These two protein chains interact to form a complex.

Contacts between the two chains:
Residue H267 in protein 1 contacts residue C217 in protein 2 (closest heavy-atom distance 3.0 Å).
Residue N560 in protein 1 is in contact with residue S222 in protein 2 (closest heavy-atom distance 3.6 Å).
Residue L658 in protein 1 is in contact with residue D203 in protein 2 (closest heavy-atom distance 3.6 Å).
Residue Y8 in protein 1 contacts residue E85 in protein 2 (closest heavy-atom distance 2.8 Å).
Residue R650 in protein 1 is in contact with residue A237 in protein 2 (closest heavy-atom distance 3.4 Å).
Residue D263 in protein 1 contacts residue Q213 in protein 2 (closest heavy-atom distance 3.1 Å).
Residue K274 in protein 1 is in contact with residue E85 in protein 2 (closest heavy-atom distance 3.2 Å).
Residue L616 in protein 1 interacts with residue L243 in protein 2 (closest heavy-atom distance 3.8 Å).
Residue M278 in protein 1 contacts residue E85 in protein 2 (closest heavy-atom distance 3.6 Å).
Residue L658 in protein 1 interacts with residue H204 in protein 2 (closest heavy-atom distance 3.3 Å).
Residue Y5 in protein 1 is in contact with residue E85 in protein 2 (closest heavy-atom distance 2.7 Å).
Residue F282 in protein 1 is in contact with residue C81 in protein 2 (closest heavy-atom distance 3.6 Å).
Residue F578 in protein 1 is in contact with residue I68 in protein 2 (closest heavy-atom distance 3.4 Å).
Residue F657 in protein 1 interacts with residue E235 in protein 2 (closest heavy-atom distance 3.7 Å).
Residue T649 in protein 1 contacts residue L243 in protein 2 (closest heavy-atom distance 3.6 Å).
Residue Q656 in protein 1 is in contact with residue S241 in protein 2 (closest heavy-atom distance 2.7 Å).
Residue A568 in protein 1 contacts residue D225 in protein 2 (closest heavy-atom distance 3.8 Å).
Residue A572 in protein 1 interacts with residue L94 in protein 2 (closest heavy-atom distance 3.9 Å).
Residue Y660 in protein 1 is in contact with residue I205 in protein 2 (closest heavy-atom distance 3.4 Å).
Residue I561 in protein 1 is in contact with residue W223 in protein 2 (closest heavy-atom distance 3.3 Å).
Residue K274 in protein 1 is in contact with residue F87 in protein 2 (closest heavy-atom distance 3.6 Å).
Residue Q656 in protein 1 is in contact with residue N240 in protein 2 (closest heavy-atom distance 3.5 Å).
Residue Y275 in protein 1 contacts residue W224 in protein 2 (closest heavy-atom distance 3.9 Å).
Residue A653 in protein 1 is in contact with residue T236 in protein 2 (closest heavy-atom distance 3.2 Å).
Residue E279 in protein 1 contacts residue K78 in protein 2 (closest heavy-atom distance 3.2 Å).
Residue F657 in protein 1 is in contact with residue H204 in protein 2 (closest heavy-atom distance 3.5 Å).
Residue N560 in protein 1 contacts residue W224 in protein 2 (closest heavy-atom distance 4.0 Å).
Residue F657 in protein 1 contacts residue E239 in protein 2 (closest heavy-atom distance 3.6 Å).
Residue R566 in protein 1 contacts residue I205 in protein 2 (closest heavy-atom distance 3.5 Å).
Residue F657 in protein 1 interacts with residue Y232 in protein 2 (closest heavy-atom distance 4.0 Å).
Residue D91 in protein 1 is in contact with residue H148 in protein 2 (closest heavy-atom distance 3.7 Å).
Residue E654 in protein 1 is in contact with residue T236 in protein 2 (closest heavy-atom distance 3.6 Å).
Residue A568 in protein 1 contacts residue Y92 in protein 2 (closest heavy-atom distance 3.8 Å).
Residue G563 in protein 1 interacts with residue W223 in protein 2 (closest heavy-atom distance 3.5 Å).
Residue R135 in protein 1 interacts with residue E149 in protein 2 (closest heavy-atom distance 3.7 Å).
Residue M663 in protein 1 interacts with residue L242 in protein 2 (closest heavy-atom distance 3.4 Å).
Residue Y275 in protein 1 contacts residue S222 in protein 2 (closest heavy-atom distance 3.5 Å).
Residue L573 in protein 1 contacts residue L94 in protein 2 (closest heavy-atom distance 3.7 Å).
Residue F657 in protein 1 is in contact with residue D203 in protein 2 (closest heavy-atom distance 3.6 Å).
Residue F578 in protein 1 interacts with residue S64 in protein 2 (closest heavy-atom distance 3.1 Å).
Residue M663 in protein 1 is in contact with residue S241 in protein 2 (closest heavy-atom distance 3.5 Å).
Residue F657 in protein 1 interacts with residue N172 in protein 2 (closest heavy-atom distance 3.8 Å).
Residue G659 in protein 1 is in contact with residue I205 in protein 2 (closest heavy-atom distance 3.4 Å).
Residue Q271 in protein 1 interacts with residue N220 in protein 2 (closest heavy-atom distance 3.0 Å).
Residue P565 in protein 1 contacts residue Y92 in protein 2 (closest heavy-atom distance 3.5 Å).
Residue Q271 in protein 1 is in contact with residue F87 in protein 2 (closest heavy-atom distance 3.8 Å).
Residue L569 in protein 1 interacts with residue L94 in protein 2 (closest heavy-atom distance 3.7 Å).
Residue Y275 in protein 1 interacts with residue F87 in protein 2 (closest heavy-atom distance 3.8 Å).
Residue G659 in protein 1 is in contact with residue H204 in protein 2 (closest heavy-atom distance 3.7 Å).
Residue Q656 in protein 1 interacts with residue E239 in protein 2 (closest heavy-atom distance 3.8 Å).
Residue K665 in protein 1 is in contact with residue H320 in protein 2 (closest heavy-atom distance 3.7 Å).
Residue N560 in protein 1 contacts residue W223 in protein 2 (closest heavy-atom distance 2.7 Å).
Residue R90 in protein 1 contacts residue H148 in protein 2 (closest heavy-atom distance 3.6 Å).
Residue L658 in protein 1 interacts with residue I205 in protein 2 (closest heavy-atom distance 3.1 Å).
Residue E654 in protein 1 contacts residue Y232 in protein 2 (closest heavy-atom distance 3.4 Å).
Residue R9 in protein 1 contacts residue E85 in protein 2 (closest heavy-atom distance 3.2 Å).
Residue R650 in protein 1 is in contact with residue T236 in protein 2 (closest heavy-atom distance 3.1 Å).
Residue L658 in protein 1 is in contact with residue Y232 in protein 2 (closest heavy-atom distance 3.5 Å).
Residue E654 in protein 1 contacts residue P231 in protein 2 (closest heavy-atom distance 3.7 Å).
Residue R90 in protein 1 interacts with residue R189 in protein 2 (closest heavy-atom distance 3.0 Å).

Sequence of protein 2:
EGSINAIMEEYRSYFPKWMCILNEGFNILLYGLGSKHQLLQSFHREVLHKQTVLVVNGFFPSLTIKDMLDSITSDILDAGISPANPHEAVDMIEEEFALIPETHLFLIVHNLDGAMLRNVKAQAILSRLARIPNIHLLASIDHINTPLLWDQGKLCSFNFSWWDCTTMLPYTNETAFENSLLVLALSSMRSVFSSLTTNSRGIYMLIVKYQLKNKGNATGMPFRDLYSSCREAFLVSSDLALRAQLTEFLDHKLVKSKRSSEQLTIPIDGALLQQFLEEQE

Sequence of protein 1:
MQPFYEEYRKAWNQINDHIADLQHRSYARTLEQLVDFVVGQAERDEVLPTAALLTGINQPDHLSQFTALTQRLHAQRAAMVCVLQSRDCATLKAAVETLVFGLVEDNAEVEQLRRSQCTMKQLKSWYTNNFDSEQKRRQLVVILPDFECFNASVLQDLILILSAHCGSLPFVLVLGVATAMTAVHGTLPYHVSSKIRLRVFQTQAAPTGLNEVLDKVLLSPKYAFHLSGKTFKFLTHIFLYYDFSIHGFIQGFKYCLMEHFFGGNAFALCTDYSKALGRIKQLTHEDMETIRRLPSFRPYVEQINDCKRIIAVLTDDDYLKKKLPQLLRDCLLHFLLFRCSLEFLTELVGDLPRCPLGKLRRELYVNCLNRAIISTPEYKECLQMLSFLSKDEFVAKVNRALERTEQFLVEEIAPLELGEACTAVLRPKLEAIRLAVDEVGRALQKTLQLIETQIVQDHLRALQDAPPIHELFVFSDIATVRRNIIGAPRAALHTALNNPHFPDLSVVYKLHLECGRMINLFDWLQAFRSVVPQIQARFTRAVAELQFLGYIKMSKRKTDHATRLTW